Sequence of protein 2:
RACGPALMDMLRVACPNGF

These two protein chains interact to form a complex.

Residue-level contacts at the interface:
Residue M58 in protein 1 interacts with residue A17 in protein 2 (closest heavy-atom distance 4.8 Å).
Residue G215 in protein 1 interacts with residue A5 in protein 2 (closest heavy-atom distance 4.4 Å).
Residue F233 in protein 1 interacts with residue A5 in protein 2 (closest heavy-atom distance 4.8 Å).
Residue Y235 in protein 1 interacts with residue L10 in protein 2 (closest heavy-atom distance 3.3 Å).
Residue K34 in protein 1 is in contact with residue V16 in protein 2 (closest heavy-atom distance 4.5 Å).
Residue W32 in protein 1 contacts residue A17 in protein 2 (closest heavy-atom distance 3.9 Å).
Residue L159 in protein 1 interacts with residue M13 in protein 2 (closest heavy-atom distance 3.2 Å).
Residue F233 in protein 1 contacts residue C6 in protein 2 (closest heavy-atom distance 3.4 Å).
Residue N216 in protein 1 contacts residue A5 in protein 2 (closest heavy-atom distance 5.0 Å).
Residue T157 in protein 1 interacts with residue M13 in protein 2 (closest heavy-atom distance 4.5 Å).
Residue R95 in protein 1 is in contact with residue D12 in protein 2 (closest heavy-atom distance 4.9 Å).
Residue W32 in protein 1 is in contact with residue V16 in protein 2 (closest heavy-atom distance 4.2 Å).
Residue M58 in protein 1 is in contact with residue V16 in protein 2 (closest heavy-atom distance 3.1 Å).
Residue F233 in protein 1 contacts residue L10 in protein 2 (closest heavy-atom distance 4.2 Å).
Residue M214 in protein 1 contacts residue A5 in protein 2 (closest heavy-atom distance 4.5 Å).
Residue M214 in protein 1 interacts with residue C6 in protein 2 (closest heavy-atom distance 2.9 Å).
Residue F233 in protein 1 contacts residue A9 in protein 2 (closest heavy-atom distance 4.0 Å).
Residue T36 in protein 1 is in contact with residue V16 in protein 2 (closest heavy-atom distance 4.1 Å).
Residue L159 in protein 1 contacts residue L10 in protein 2 (closest heavy-atom distance 4.8 Å).
Residue M58 in protein 1 contacts residue M13 in protein 2 (closest heavy-atom distance 3.1 Å).
Residue R95 in protein 1 is in contact with residue M13 in protein 2 (closest heavy-atom distance 5.0 Å).
Residue Y235 in protein 1 is in contact with residue C6 in protein 2 (closest heavy-atom distance 4.7 Å).

Sequence of protein 1:
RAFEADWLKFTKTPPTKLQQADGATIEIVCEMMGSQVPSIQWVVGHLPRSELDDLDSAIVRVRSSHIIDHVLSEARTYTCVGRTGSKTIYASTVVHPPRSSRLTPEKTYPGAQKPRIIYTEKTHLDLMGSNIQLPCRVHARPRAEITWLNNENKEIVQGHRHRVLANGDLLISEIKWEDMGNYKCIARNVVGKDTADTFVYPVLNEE